Sequence of protein 1:
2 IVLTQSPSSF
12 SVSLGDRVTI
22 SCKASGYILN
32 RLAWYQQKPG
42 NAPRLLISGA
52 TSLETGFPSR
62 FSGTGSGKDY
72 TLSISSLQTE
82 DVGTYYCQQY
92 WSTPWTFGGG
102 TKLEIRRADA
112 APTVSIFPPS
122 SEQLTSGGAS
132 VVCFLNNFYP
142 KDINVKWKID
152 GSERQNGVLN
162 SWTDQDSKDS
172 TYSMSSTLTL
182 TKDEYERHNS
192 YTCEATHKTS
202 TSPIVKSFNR

Residue-level contacts at the interface:
Residue G608 in protein 2 contacts residue T52 in protein 1 (closest heavy-atom distance 4.2 Å).
Residue E621 in protein 2 is in contact with residue L30 in protein 1 (closest heavy-atom distance 3.8 Å).
Residue N609 in protein 2 interacts with residue G50 in protein 1 (closest heavy-atom distance 4.8 Å).
Residue N610 in protein 2 is in contact with residue G50 in protein 1 (closest heavy-atom distance 4.1 Å).
Residue V624 in protein 2 interacts with residue Y28 in protein 1 (closest heavy-atom distance 3.6 Å).
Residue T607 in protein 2 interacts with residue N31 in protein 1 (closest heavy-atom distance 4.3 Å).
Residue N613 in protein 2 interacts with residue R32 in protein 1 (closest heavy-atom distance 3.1 Å).
Residue V624 in protein 2 interacts with residue W92 in protein 1 (closest heavy-atom distance 3.5 Å).
Residue G608 in protein 2 is in contact with residue G50 in protein 1 (closest heavy-atom distance 4.3 Å).
Residue L630 in protein 2 interacts with residue L30 in protein 1 (closest heavy-atom distance 4.1 Å).
Residue E621 in protein 2 is in contact with residue W92 in protein 1 (closest heavy-atom distance 3.9 Å).
Residue K625 in protein 2 is in contact with residue W92 in protein 1 (closest heavy-atom distance 3.2 Å).
Residue S631 in protein 2 is in contact with residue Y28 in protein 1 (closest heavy-atom distance 3.1 Å).
Residue N610 in protein 2 is in contact with residue S53 in protein 1 (closest heavy-atom distance 2.4 Å).
Residue N613 in protein 2 interacts with residue Y91 in protein 1 (closest heavy-atom distance 4.0 Å).
Residue N610 in protein 2 is in contact with residue S49 in protein 1 (closest heavy-atom distance 3.8 Å).
Residue Y614 in protein 2 contacts residue R32 in protein 1 (closest heavy-atom distance 4.9 Å).
Residue N609 in protein 2 is in contact with residue R32 in protein 1 (closest heavy-atom distance 2.5 Å).
Residue G608 in protein 2 is in contact with residue N31 in protein 1 (closest heavy-atom distance 3.3 Å).
Residue V624 in protein 2 is in contact with residue L30 in protein 1 (closest heavy-atom distance 3.7 Å).
Residue D629 in protein 2 is in contact with residue Y28 in protein 1 (closest heavy-atom distance 3.4 Å).
Residue L630 in protein 2 interacts with residue Y28 in protein 1 (closest heavy-atom distance 3.7 Å).
Residue N610 in protein 2 contacts residue T52 in protein 1 (closest heavy-atom distance 4.1 Å).
Residue E621 in protein 2 is in contact with residue R32 in protein 1 (closest heavy-atom distance 3.2 Å).
Residue E620 in protein 2 interacts with residue L30 in protein 1 (closest heavy-atom distance 3.7 Å).

Sequence of protein 2:
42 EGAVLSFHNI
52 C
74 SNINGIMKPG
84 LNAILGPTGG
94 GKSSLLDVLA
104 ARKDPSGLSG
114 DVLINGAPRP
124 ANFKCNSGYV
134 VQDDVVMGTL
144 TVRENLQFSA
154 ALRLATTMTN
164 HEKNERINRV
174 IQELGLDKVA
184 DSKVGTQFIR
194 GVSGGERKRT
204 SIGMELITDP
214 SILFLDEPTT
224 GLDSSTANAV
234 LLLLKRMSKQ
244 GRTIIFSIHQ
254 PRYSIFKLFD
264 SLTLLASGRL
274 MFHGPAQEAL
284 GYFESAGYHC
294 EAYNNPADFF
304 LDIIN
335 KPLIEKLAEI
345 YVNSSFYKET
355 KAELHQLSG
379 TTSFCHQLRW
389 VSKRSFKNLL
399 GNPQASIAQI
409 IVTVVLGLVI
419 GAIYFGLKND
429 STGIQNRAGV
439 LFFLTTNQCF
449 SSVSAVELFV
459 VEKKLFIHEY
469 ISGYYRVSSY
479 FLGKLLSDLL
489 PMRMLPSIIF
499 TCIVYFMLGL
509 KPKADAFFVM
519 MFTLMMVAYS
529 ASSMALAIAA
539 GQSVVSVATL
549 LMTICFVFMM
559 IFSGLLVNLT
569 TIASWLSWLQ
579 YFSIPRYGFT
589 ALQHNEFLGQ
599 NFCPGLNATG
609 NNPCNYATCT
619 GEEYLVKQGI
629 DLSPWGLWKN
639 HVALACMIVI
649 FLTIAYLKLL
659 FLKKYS

These two protein chains interact to form a complex.